The following describes two proteins that form a bound complex.

Contacts between the two chains:
Residue I22 in the second protein interacts with residue F17 in the first protein (closest heavy-atom distance 3.5 Å).
Residue F37 in the second protein is in contact with residue L26 in the first protein (closest heavy-atom distance 4.6 Å).
Residue L32 in the second protein interacts with residue V18 in the first protein (closest heavy-atom distance 3.9 Å).
Residue Q25 in the second protein interacts with residue V18 in the first protein (closest heavy-atom distance 3.5 Å).
Residue G29 in the second protein contacts residue G21 in the first protein (closest heavy-atom distance 3.5 Å).
Residue W21 in the second protein is in contact with residue F17 in the first protein (closest heavy-atom distance 3.8 Å).
Residue M26 in the second protein is in contact with residue V18 in the first protein (closest heavy-atom distance 4.9 Å).
Residue L32 in the second protein contacts residue V22 in the first protein (closest heavy-atom distance 4.2 Å).
Residue S2 in the second protein contacts residue R14 in the first protein (closest heavy-atom distance 4.2 Å).
Residue P36 in the second protein is in contact with residue L26 in the first protein (closest heavy-atom distance 4.9 Å).
Residue Q25 in the second protein interacts with residue R15 in the first protein (closest heavy-atom distance 4.9 Å).
Residue A30 in the second protein contacts residue V18 in the first protein (closest heavy-atom distance 4.9 Å).
Residue W21 in the second protein interacts with residue P13 in the first protein (closest heavy-atom distance 4.2 Å).
Residue Y10 in the second protein is in contact with residue P13 in the first protein (closest heavy-atom distance 3.9 Å).
Residue Q25 in the second protein interacts with residue R14 in the first protein (closest heavy-atom distance 2.7 Å).
Residue D5 in the second protein interacts with residue R15 in the first protein (closest heavy-atom distance 2.6 Å).
Residue K6 in the second protein interacts with residue R14 in the first protein (closest heavy-atom distance 3.8 Å).
Residue M26 in the second protein contacts residue L24 in the first protein (closest heavy-atom distance 4.9 Å).
Residue Q25 in the second protein interacts with residue F17 in the first protein (closest heavy-atom distance 3.6 Å).
Residue G29 in the second protein interacts with residue V18 in the first protein (closest heavy-atom distance 3.2 Å).
Residue M26 in the second protein interacts with residue G21 in the first protein (closest heavy-atom distance 3.4 Å).
Residue G33 in the second protein interacts with residue V22 in the first protein (closest heavy-atom distance 4.3 Å).
Residue W21 in the second protein is in contact with residue R14 in the first protein (closest heavy-atom distance 3.6 Å).
Residue M26 in the second protein interacts with residue F17 in the first protein (closest heavy-atom distance 3.4 Å).
Residue Y10 in the second protein is in contact with residue R14 in the first protein (closest heavy-atom distance 4.1 Å).
Residue G29 in the second protein contacts residue V22 in the first protein (closest heavy-atom distance 3.2 Å).
Residue G33 in the second protein is in contact with residue L26 in the first protein (closest heavy-atom distance 3.2 Å).
Residue S34 in the second protein interacts with residue F25 in the first protein (closest heavy-atom distance 3.5 Å).
Residue P7 in the second protein interacts with residue R14 in the first protein (closest heavy-atom distance 3.6 Å).
Residue F37 in the second protein is in contact with residue V29 in the first protein (closest heavy-atom distance 3.6 Å).
Residue A30 in the second protein interacts with residue V22 in the first protein (closest heavy-atom distance 4.0 Å).
Residue Y10 in the second protein interacts with residue D12 in the first protein (closest heavy-atom distance 4.2 Å).
Residue D5 in the second protein contacts residue V18 in the first protein (closest heavy-atom distance 3.7 Å).
Residue A30 in the second protein interacts with residue G21 in the first protein (closest heavy-atom distance 3.3 Å).
Residue A30 in the second protein interacts with residue F25 in the first protein (closest heavy-atom distance 3.7 Å).
Residue M26 in the second protein interacts with residue Q20 in the first protein (closest heavy-atom distance 3.3 Å).
Residue G33 in the second protein interacts with residue F25 in the first protein (closest heavy-atom distance 3.7 Å).
Residue F37 in the second protein is in contact with residue F25 in the first protein (closest heavy-atom distance 4.2 Å).
Residue Y28 in the second protein is in contact with residue V18 in the first protein (closest heavy-atom distance 3.9 Å).
Residue D5 in the second protein is in contact with residue R14 in the first protein (closest heavy-atom distance 2.5 Å).

Sequence of the second protein:
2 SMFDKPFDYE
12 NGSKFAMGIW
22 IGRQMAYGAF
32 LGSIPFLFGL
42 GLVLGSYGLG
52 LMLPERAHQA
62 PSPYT

Sequence of the first protein:
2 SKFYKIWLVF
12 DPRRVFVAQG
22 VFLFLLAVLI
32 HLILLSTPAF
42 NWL